Sequence of chain A:
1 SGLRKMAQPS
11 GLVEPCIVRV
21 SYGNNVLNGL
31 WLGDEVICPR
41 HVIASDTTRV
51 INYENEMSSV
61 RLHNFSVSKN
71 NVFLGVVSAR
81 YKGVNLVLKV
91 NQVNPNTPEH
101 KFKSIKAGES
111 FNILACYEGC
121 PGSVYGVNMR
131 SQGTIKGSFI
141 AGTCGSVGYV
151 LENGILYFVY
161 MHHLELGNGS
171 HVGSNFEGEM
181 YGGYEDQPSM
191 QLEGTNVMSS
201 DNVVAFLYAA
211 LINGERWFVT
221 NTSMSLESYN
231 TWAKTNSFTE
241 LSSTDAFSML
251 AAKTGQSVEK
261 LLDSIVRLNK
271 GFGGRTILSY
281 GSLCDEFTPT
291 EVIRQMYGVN

Sequence of chain B:
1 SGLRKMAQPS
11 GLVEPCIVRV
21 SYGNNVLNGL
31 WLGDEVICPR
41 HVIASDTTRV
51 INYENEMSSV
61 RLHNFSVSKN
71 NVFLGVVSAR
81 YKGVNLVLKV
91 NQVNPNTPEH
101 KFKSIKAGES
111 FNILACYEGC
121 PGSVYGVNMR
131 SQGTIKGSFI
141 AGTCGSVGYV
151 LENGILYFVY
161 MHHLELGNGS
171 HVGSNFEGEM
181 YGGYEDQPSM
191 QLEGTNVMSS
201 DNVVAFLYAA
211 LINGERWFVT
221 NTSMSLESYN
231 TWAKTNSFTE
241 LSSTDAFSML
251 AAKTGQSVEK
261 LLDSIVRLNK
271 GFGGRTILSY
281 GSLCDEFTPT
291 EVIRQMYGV

The following describes two proteins that form a bound complex.

Contacts between the two chains:
Residue S1 in chain A is in contact with residue S138 in chain B (closest heavy-atom distance 3.4 Å).
Residue I140 in chain A is in contact with residue R294 in chain B (closest heavy-atom distance 3.8 Å).
Residue M296 in chain A interacts with residue I140 in chain B (closest heavy-atom distance 3.5 Å).
Residue E165 in chain A interacts with residue S1 in chain B (closest heavy-atom distance 2.8 Å).
Residue M6 in chain A interacts with residue S123 in chain B (closest heavy-atom distance 3.2 Å).
Residue G2 in chain A is in contact with residue S138 in chain B (closest heavy-atom distance 3.5 Å).
Residue Q295 in chain A is in contact with residue I140 in chain B (closest heavy-atom distance 3.5 Å).
Residue S138 in chain A contacts residue S1 in chain B (closest heavy-atom distance 3.5 Å).
Residue S1 in chain A interacts with residue F139 in chain B (closest heavy-atom distance 2.7 Å).
Residue Y125 in chain A is in contact with residue R4 in chain B (closest heavy-atom distance 3.7 Å).
Residue M6 in chain A contacts residue S138 in chain B (closest heavy-atom distance 3.4 Å).
Residue S1 in chain A contacts residue H171 in chain B (closest heavy-atom distance 3.7 Å).
Residue S123 in chain A interacts with residue M6 in chain B (closest heavy-atom distance 3.0 Å).
Residue F139 in chain A interacts with residue S1 in chain B (closest heavy-atom distance 2.9 Å).
Residue G298 in chain A is in contact with residue I140 in chain B (closest heavy-atom distance 3.5 Å).
Residue G122 in chain A contacts residue Q8 in chain B (closest heavy-atom distance 3.8 Å).
Residue V124 in chain A interacts with residue A7 in chain B (closest heavy-atom distance 2.7 Å).
Residue S279 in chain A interacts with residue Y280 in chain B (closest heavy-atom distance 3.7 Å).
Residue G137 in chain A contacts residue R4 in chain B (closest heavy-atom distance 3.5 Å).
Residue G11 in chain A interacts with residue E14 in chain B (closest heavy-atom distance 2.6 Å).
Residue M6 in chain A contacts residue Y125 in chain B (closest heavy-atom distance 3.7 Å).
Residue G281 in chain A contacts residue S279 in chain B (closest heavy-atom distance 3.4 Å).
Residue S123 in chain A interacts with residue A7 in chain B (closest heavy-atom distance 3.1 Å).
Residue A7 in chain A contacts residue V124 in chain B (closest heavy-atom distance 2.8 Å).
Residue R4 in chain A contacts residue G126 in chain B (closest heavy-atom distance 3.0 Å).
Residue I140 in chain A is in contact with residue G298 in chain B (closest heavy-atom distance 3.6 Å).
Residue P9 in chain A contacts residue G122 in chain B (closest heavy-atom distance 3.6 Å).
Residue G281 in chain A interacts with residue T276 in chain B (closest heavy-atom distance 3.5 Å).
Residue G273 in chain A contacts residue G274 in chain B (closest heavy-atom distance 3.6 Å).
Residue R4 in chain A contacts residue S138 in chain B (closest heavy-atom distance 2.7 Å).
Residue S138 in chain A interacts with residue Q295 in chain B (closest heavy-atom distance 3.1 Å).
Residue Y297 in chain A contacts residue I140 in chain B (closest heavy-atom distance 3.5 Å).
Residue R4 in chain A contacts residue Y125 in chain B (closest heavy-atom distance 3.3 Å).
Residue S10 in chain A contacts residue S10 in chain B (closest heavy-atom distance 3.2 Å).
Residue G137 in chain A interacts with residue G2 in chain B (closest heavy-atom distance 3.8 Å).
Residue H171 in chain A is in contact with residue S1 in chain B (closest heavy-atom distance 3.3 Å).
Residue S1 in chain A is in contact with residue E165 in chain B (closest heavy-atom distance 3.5 Å).
Residue Y125 in chain A contacts residue M6 in chain B (closest heavy-atom distance 3.5 Å).
Residue E14 in chain A interacts with residue P9 in chain B (closest heavy-atom distance 3.3 Å).
Residue S138 in chain A interacts with residue G2 in chain B (closest heavy-atom distance 3.2 Å).
Residue I140 in chain A interacts with residue Q295 in chain B (closest heavy-atom distance 3.3 Å).
Residue E14 in chain A interacts with residue S10 in chain B (closest heavy-atom distance 3.5 Å).
Residue V127 in chain A is in contact with residue R4 in chain B (closest heavy-atom distance 3.7 Å).
Residue S10 in chain A interacts with residue E14 in chain B (closest heavy-atom distance 3.4 Å).
Residue S1 in chain A is in contact with residue G137 in chain B (closest heavy-atom distance 3.7 Å).
Residue S10 in chain A contacts residue P9 in chain B (closest heavy-atom distance 3.5 Å).
Residue K5 in chain A contacts residue R4 in chain B (closest heavy-atom distance 3.6 Å).
Residue A7 in chain A interacts with residue S123 in chain B (closest heavy-atom distance 3.1 Å).
Residue P9 in chain A interacts with residue E14 in chain B (closest heavy-atom distance 3.5 Å).
Residue R4 in chain A is in contact with residue K136 in chain B (closest heavy-atom distance 3.7 Å).
Residue Y280 in chain A contacts residue S279 in chain B (closest heavy-atom distance 3.7 Å).
Residue E14 in chain A contacts residue G11 in chain B (closest heavy-atom distance 2.8 Å).
Residue P9 in chain A interacts with residue S10 in chain B (closest heavy-atom distance 3.7 Å).
Residue S138 in chain A interacts with residue M6 in chain B (closest heavy-atom distance 3.1 Å).
Residue R4 in chain A is in contact with residue E286 in chain B (closest heavy-atom distance 3.9 Å).
Residue G126 in chain A interacts with residue R4 in chain B (closest heavy-atom distance 2.6 Å).
Residue K136 in chain A is in contact with residue R4 in chain B (closest heavy-atom distance 3.2 Å).
Residue G122 in chain A contacts residue P9 in chain B (closest heavy-atom distance 3.3 Å).
Residue Q8 in chain A interacts with residue V124 in chain B (closest heavy-atom distance 3.8 Å).
Residue S279 in chain A interacts with residue G281 in chain B (closest heavy-atom distance 3.1 Å).